Sequence of the first protein:
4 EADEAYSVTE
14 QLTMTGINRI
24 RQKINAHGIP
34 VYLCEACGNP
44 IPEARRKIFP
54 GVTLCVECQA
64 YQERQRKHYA

Interface contacts:
Residue T674 in the second protein interacts with residue Q62 in the first protein (closest heavy-atom distance 3.2 Å).
Residue R933 in the second protein is in contact with residue L15 in the first protein (closest heavy-atom distance 4.1 Å).
Residue G782 in the second protein interacts with residue T12 in the first protein (closest heavy-atom distance 3.2 Å).
Residue T674 in the second protein contacts residue A63 in the first protein (closest heavy-atom distance 3.9 Å).
Residue L672 in the second protein contacts residue R48 in the first protein (closest heavy-atom distance 3.3 Å).
Residue Q736 in the second protein is in contact with residue E13 in the first protein (closest heavy-atom distance 4.4 Å).
Residue V673 in the second protein interacts with residue V59 in the first protein (closest heavy-atom distance 4.0 Å).
Residue F935 in the second protein is in contact with residue R22 in the first protein (closest heavy-atom distance 3.1 Å).
Residue T931 in the second protein interacts with residue Q14 in the first protein (closest heavy-atom distance 4.4 Å).
Residue N680 in the second protein interacts with residue I23 in the first protein (closest heavy-atom distance 2.7 Å).
Residue H936 in the second protein interacts with residue R22 in the first protein (closest heavy-atom distance 3.1 Å).
Residue I664 in the second protein contacts residue I51 in the first protein (closest heavy-atom distance 4.0 Å).
Residue Q1244 in the second protein contacts residue Q14 in the first protein (closest heavy-atom distance 3.7 Å).
Residue T674 in the second protein is in contact with residue V59 in the first protein (closest heavy-atom distance 3.3 Å).
Residue K681 in the second protein interacts with residue I27 in the first protein (closest heavy-atom distance 4.0 Å).
Residue Y679 in the second protein is in contact with residue I23 in the first protein (closest heavy-atom distance 4.4 Å).
Residue T786 in the second protein contacts residue V11 in the first protein (closest heavy-atom distance 3.8 Å).
Residue D462 in the second protein is in contact with residue E4 in the first protein (closest heavy-atom distance 3.0 Å).
Residue I683 in the second protein interacts with residue I23 in the first protein (closest heavy-atom distance 3.4 Å).
Residue D460 in the second protein interacts with residue E4 in the first protein (closest heavy-atom distance 3.0 Å).
Residue L672 in the second protein interacts with residue V59 in the first protein (closest heavy-atom distance 3.0 Å).
Residue Q667 in the second protein interacts with residue I51 in the first protein (closest heavy-atom distance 3.1 Å).
Residue L746 in the second protein is in contact with residue I20 in the first protein (closest heavy-atom distance 4.2 Å).
Residue Q739 in the second protein interacts with residue E13 in the first protein (closest heavy-atom distance 4.3 Å).
Residue L672 in the second protein interacts with residue A47 in the first protein (closest heavy-atom distance 3.5 Å).
Residue K681 in the second protein interacts with residue F52 in the first protein (closest heavy-atom distance 3.8 Å).
Residue I754 in the second protein contacts residue I20 in the first protein (closest heavy-atom distance 3.7 Å).
Residue G778 in the second protein interacts with residue T12 in the first protein (closest heavy-atom distance 3.3 Å).
Residue N680 in the second protein contacts residue I27 in the first protein (closest heavy-atom distance 3.1 Å).
Residue D691 in the second protein interacts with residue R24 in the first protein (closest heavy-atom distance 3.4 Å).
Residue A687 in the second protein interacts with residue R24 in the first protein (closest heavy-atom distance 3.1 Å).
Residue K789 in the second protein contacts residue V11 in the first protein (closest heavy-atom distance 3.4 Å).
Residue G782 in the second protein contacts residue A8 in the first protein (closest heavy-atom distance 3.9 Å).
Residue D684 in the second protein interacts with residue I23 in the first protein (closest heavy-atom distance 4.4 Å).
Residue V673 in the second protein interacts with residue F52 in the first protein (closest heavy-atom distance 3.7 Å).
Residue A675 in the second protein contacts residue E66 in the first protein (closest heavy-atom distance 4.4 Å).
Residue D684 in the second protein contacts residue R24 in the first protein (closest heavy-atom distance 3.2 Å).
Residue L783 in the second protein contacts residue A8 in the first protein (closest heavy-atom distance 3.5 Å).
Residue A687 in the second protein is in contact with residue I20 in the first protein (closest heavy-atom distance 4.4 Å).
Residue G671 in the second protein is in contact with residue V59 in the first protein (closest heavy-atom distance 3.4 Å).
Residue T786 in the second protein is in contact with residue A8 in the first protein (closest heavy-atom distance 3.5 Å).
Residue V673 in the second protein contacts residue I51 in the first protein (closest heavy-atom distance 3.6 Å).
Residue Q736 in the second protein interacts with residue Y9 in the first protein (closest heavy-atom distance 3.6 Å).
Residue G676 in the second protein interacts with residue E66 in the first protein (closest heavy-atom distance 3.1 Å).
Residue N458 in the second protein interacts with residue E7 in the first protein (closest heavy-atom distance 4.3 Å).
Residue E677 in the second protein contacts residue Q62 in the first protein (closest heavy-atom distance 2.9 Å).
Residue Q739 in the second protein interacts with residue Y9 in the first protein (closest heavy-atom distance 2.2 Å).
Residue D785 in the second protein contacts residue L15 in the first protein (closest heavy-atom distance 3.9 Å).
Residue D464 in the second protein contacts residue E4 in the first protein (closest heavy-atom distance 3.0 Å).
Residue N680 in the second protein contacts residue K26 in the first protein (closest heavy-atom distance 4.1 Å).
Residue A748 in the second protein is in contact with residue T16 in the first protein (closest heavy-atom distance 4.3 Å).
Residue E677 in the second protein contacts residue F52 in the first protein (closest heavy-atom distance 3.3 Å).
Residue A735 in the second protein interacts with residue E13 in the first protein (closest heavy-atom distance 3.4 Å).
Residue R731 in the second protein contacts residue D6 in the first protein (closest heavy-atom distance 2.9 Å).
Residue T674 in the second protein interacts with residue E66 in the first protein (closest heavy-atom distance 3.6 Å).
Residue K681 in the second protein is in contact with residue I51 in the first protein (closest heavy-atom distance 3.6 Å).
Residue D684 in the second protein contacts residue I27 in the first protein (closest heavy-atom distance 3.2 Å).
Residue E677 in the second protein interacts with residue E66 in the first protein (closest heavy-atom distance 3.3 Å).
Residue I754 in the second protein is in contact with residue I23 in the first protein (closest heavy-atom distance 3.6 Å).
Residue R425 in the second protein contacts residue E4 in the first protein (closest heavy-atom distance 3.0 Å).

Sequence of the second protein:
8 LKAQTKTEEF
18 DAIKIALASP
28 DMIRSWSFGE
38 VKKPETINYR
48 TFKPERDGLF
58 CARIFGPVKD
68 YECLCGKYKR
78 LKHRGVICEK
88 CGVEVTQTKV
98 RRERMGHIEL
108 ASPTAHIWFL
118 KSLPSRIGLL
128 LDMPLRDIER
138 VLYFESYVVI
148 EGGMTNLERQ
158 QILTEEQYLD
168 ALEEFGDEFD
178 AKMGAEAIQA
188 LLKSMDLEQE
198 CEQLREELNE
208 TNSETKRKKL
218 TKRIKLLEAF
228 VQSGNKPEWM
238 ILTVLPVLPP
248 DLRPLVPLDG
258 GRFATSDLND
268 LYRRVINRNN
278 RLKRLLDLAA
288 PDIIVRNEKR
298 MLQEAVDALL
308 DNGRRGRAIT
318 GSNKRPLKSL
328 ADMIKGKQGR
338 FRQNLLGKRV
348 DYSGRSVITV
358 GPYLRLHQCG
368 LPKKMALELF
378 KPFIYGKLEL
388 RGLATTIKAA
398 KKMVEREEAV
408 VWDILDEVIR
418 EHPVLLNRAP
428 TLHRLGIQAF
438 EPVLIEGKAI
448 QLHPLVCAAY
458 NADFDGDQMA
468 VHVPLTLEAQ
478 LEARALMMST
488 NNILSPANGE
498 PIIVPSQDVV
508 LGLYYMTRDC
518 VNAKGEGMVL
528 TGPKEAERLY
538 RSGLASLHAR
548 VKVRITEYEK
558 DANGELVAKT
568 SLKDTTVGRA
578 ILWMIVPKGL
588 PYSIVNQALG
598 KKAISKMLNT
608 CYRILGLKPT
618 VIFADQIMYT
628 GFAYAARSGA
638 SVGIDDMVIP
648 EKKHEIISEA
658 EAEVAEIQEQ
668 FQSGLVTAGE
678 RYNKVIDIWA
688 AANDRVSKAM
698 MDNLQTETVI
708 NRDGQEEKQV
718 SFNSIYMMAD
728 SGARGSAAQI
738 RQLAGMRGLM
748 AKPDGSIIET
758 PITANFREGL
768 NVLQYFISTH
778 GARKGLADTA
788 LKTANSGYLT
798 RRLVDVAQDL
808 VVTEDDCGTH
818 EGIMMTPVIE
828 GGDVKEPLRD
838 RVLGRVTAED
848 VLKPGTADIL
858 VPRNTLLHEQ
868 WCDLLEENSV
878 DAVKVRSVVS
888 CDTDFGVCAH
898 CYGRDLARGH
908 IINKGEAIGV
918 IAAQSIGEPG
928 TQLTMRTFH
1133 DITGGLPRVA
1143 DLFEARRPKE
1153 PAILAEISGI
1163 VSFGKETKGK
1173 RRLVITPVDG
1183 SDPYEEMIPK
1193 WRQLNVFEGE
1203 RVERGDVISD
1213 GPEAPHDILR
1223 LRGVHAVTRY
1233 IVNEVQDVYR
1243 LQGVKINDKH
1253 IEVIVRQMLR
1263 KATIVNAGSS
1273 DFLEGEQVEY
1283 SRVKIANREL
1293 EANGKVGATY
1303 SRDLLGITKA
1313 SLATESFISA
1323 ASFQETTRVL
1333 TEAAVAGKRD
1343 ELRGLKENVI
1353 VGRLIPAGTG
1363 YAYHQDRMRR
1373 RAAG

These two protein chains interact to form a complex.